These two protein chains interact to form a complex.

Sequence of chain A:
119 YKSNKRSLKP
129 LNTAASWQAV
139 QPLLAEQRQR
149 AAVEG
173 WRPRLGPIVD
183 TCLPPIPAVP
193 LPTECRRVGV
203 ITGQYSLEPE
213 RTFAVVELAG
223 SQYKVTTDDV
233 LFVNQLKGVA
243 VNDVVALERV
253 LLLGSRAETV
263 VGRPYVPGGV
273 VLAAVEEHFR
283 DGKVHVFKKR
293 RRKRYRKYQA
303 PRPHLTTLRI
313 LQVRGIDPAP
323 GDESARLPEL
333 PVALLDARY

Sequence of chain B:
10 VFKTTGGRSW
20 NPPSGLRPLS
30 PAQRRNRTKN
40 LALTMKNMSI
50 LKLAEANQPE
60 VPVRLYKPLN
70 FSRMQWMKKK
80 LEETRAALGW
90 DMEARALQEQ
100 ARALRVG

Interface contacts:
Residue R176 in chain A interacts with residue R63 in chain B (closest heavy-atom distance 3.1 Å).
Residue R176 in chain A is in contact with residue V60 in chain B (closest heavy-atom distance 3.9 Å).
Residue P179 in chain A interacts with residue L64 in chain B (closest heavy-atom distance 4.6 Å).
Residue D182 in chain A contacts residue L64 in chain B (closest heavy-atom distance 3.9 Å).
Residue T183 in chain A interacts with residue L64 in chain B (closest heavy-atom distance 4.0 Å).
Residue P179 in chain A interacts with residue R63 in chain B (closest heavy-atom distance 3.3 Å).
Residue I180 in chain A is in contact with residue L64 in chain B (closest heavy-atom distance 3.1 Å).
Residue P175 in chain A interacts with residue V60 in chain B (closest heavy-atom distance 3.6 Å).
Residue L177 in chain A interacts with residue R63 in chain B (closest heavy-atom distance 3.5 Å).
Residue I180 in chain A is in contact with residue Y65 in chain B (closest heavy-atom distance 2.8 Å).
Residue P179 in chain A contacts residue Y65 in chain B (closest heavy-atom distance 4.5 Å).
Residue I180 in chain A is in contact with residue R63 in chain B (closest heavy-atom distance 3.0 Å).
Residue I180 in chain A is in contact with residue V62 in chain B (closest heavy-atom distance 3.7 Å).
Residue L177 in chain A contacts residue V60 in chain B (closest heavy-atom distance 3.2 Å).
Residue T183 in chain A contacts residue V62 in chain B (closest heavy-atom distance 3.6 Å).
Residue L177 in chain A contacts residue P61 in chain B (closest heavy-atom distance 3.7 Å).
Residue V181 in chain A is in contact with residue L64 in chain B (closest heavy-atom distance 3.7 Å).
Residue G178 in chain A interacts with residue R63 in chain B (closest heavy-atom distance 4.0 Å).
Residue V181 in chain A contacts residue Y65 in chain B (closest heavy-atom distance 3.9 Å).